Sequence of the second protein:
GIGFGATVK

These two protein chains interact to form a complex.

Sequence of the first protein:
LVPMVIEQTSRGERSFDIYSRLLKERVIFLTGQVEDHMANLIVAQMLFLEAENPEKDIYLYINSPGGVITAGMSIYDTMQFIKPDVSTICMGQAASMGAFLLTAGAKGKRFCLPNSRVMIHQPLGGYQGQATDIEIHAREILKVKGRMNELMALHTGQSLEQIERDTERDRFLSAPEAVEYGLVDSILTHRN

Residue-level contacts at the interface:
Residue P54 in the first protein is in contact with residue K239 in the second protein (closest heavy-atom distance 4.1 Å).
Residue F81 in the first protein interacts with residue F234 in the second protein (closest heavy-atom distance 3.5 Å).
Residue L47 in the first protein is in contact with residue I232 in the second protein (closest heavy-atom distance 3.4 Å).
Residue E50 in the first protein contacts residue V238 in the second protein (closest heavy-atom distance 4.6 Å).
Residue K83 in the first protein contacts residue V238 in the second protein (closest heavy-atom distance 4.9 Å).
Residue T78 in the first protein interacts with residue F234 in the second protein (closest heavy-atom distance 4.0 Å).
Residue K83 in the first protein interacts with residue K239 in the second protein (closest heavy-atom distance 4.4 Å).
Residue L47 in the first protein is in contact with residue F234 in the second protein (closest heavy-atom distance 4.2 Å).
Residue A51 in the first protein is in contact with residue V238 in the second protein (closest heavy-atom distance 4.3 Å).
Residue P54 in the first protein interacts with residue V238 in the second protein (closest heavy-atom distance 3.9 Å).
Residue F48 in the first protein is in contact with residue I232 in the second protein (closest heavy-atom distance 3.7 Å).
Residue E50 in the first protein interacts with residue I232 in the second protein (closest heavy-atom distance 4.6 Å).
Residue V43 in the first protein contacts residue F234 in the second protein (closest heavy-atom distance 4.5 Å).
Residue A51 in the first protein contacts residue I232 in the second protein (closest heavy-atom distance 3.6 Å).
Residue A51 in the first protein is in contact with residue G231 in the second protein (closest heavy-atom distance 3.4 Å).
Residue E55 in the first protein interacts with residue K239 in the second protein (closest heavy-atom distance 4.2 Å).
Residue E50 in the first protein interacts with residue G233 in the second protein (closest heavy-atom distance 4.6 Å).
Residue L47 in the first protein contacts residue G233 in the second protein (closest heavy-atom distance 4.5 Å).